Sequence of protein 1:
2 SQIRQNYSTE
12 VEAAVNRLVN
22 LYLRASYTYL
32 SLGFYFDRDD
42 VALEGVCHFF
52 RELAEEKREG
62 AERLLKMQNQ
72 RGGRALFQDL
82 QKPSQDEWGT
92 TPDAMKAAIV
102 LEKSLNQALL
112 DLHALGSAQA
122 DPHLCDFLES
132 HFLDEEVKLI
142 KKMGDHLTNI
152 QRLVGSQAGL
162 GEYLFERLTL

Sequence of protein 2:
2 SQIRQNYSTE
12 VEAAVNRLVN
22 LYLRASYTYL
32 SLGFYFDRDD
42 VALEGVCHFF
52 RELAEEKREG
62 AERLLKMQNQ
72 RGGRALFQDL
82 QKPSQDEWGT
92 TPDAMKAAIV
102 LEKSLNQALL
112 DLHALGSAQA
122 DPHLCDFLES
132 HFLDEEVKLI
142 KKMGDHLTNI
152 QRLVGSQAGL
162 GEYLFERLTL

This data describes a binding interaction between two proteins.

Residue-level contacts at the interface:
Residue D80 in protein 1 contacts residue K83 in protein 2 (closest heavy-atom distance 2.7 Å).
Residue R75 in protein 1 interacts with residue D41 in protein 2 (closest heavy-atom distance 3.1 Å).
Residue E63 in protein 1 contacts residue R52 in protein 2 (closest heavy-atom distance 3.0 Å).
Residue R59 in protein 1 contacts residue R59 in protein 2 (closest heavy-atom distance 3.5 Å).
Residue N70 in protein 1 interacts with residue F35 in protein 2 (closest heavy-atom distance 2.9 Å).
Residue N21 in protein 1 is in contact with residue Y28 in protein 2 (closest heavy-atom distance 4.3 Å).
Residue L24 in protein 1 interacts with residue Y28 in protein 2 (closest heavy-atom distance 3.8 Å).
Residue Y28 in protein 1 contacts residue F78 in protein 2 (closest heavy-atom distance 3.6 Å).
Residue P84 in protein 1 is in contact with residue F78 in protein 2 (closest heavy-atom distance 4.1 Å).
Residue D41 in protein 1 interacts with residue R75 in protein 2 (closest heavy-atom distance 3.1 Å).
Residue Q79 in protein 1 interacts with residue Y28 in protein 2 (closest heavy-atom distance 2.7 Å).
Residue D80 in protein 1 is in contact with residue L81 in protein 2 (closest heavy-atom distance 3.3 Å).
Residue Y28 in protein 1 contacts residue L24 in protein 2 (closest heavy-atom distance 3.8 Å).
Residue L66 in protein 1 interacts with residue F35 in protein 2 (closest heavy-atom distance 3.8 Å).
Residue L66 in protein 1 interacts with residue L31 in protein 2 (closest heavy-atom distance 4.1 Å).
Residue N70 in protein 1 interacts with residue R39 in protein 2 (closest heavy-atom distance 3.6 Å).
Residue K83 in protein 1 contacts residue F78 in protein 2 (closest heavy-atom distance 3.5 Å).
Residue Q79 in protein 1 interacts with residue K83 in protein 2 (closest heavy-atom distance 3.6 Å).
Residue R52 in protein 1 is in contact with residue E63 in protein 2 (closest heavy-atom distance 3.0 Å).
Residue D40 in protein 1 is in contact with residue G73 in protein 2 (closest heavy-atom distance 4.3 Å).
Residue L81 in protein 1 interacts with residue L81 in protein 2 (closest heavy-atom distance 2.8 Å).
Residue R39 in protein 1 interacts with residue R75 in protein 2 (closest heavy-atom distance 3.4 Å).
Residue F78 in protein 1 is in contact with residue L31 in protein 2 (closest heavy-atom distance 4.2 Å).
Residue D40 in protein 1 is in contact with residue I4 in protein 2 (closest heavy-atom distance 3.6 Å).
Residue Y28 in protein 1 interacts with residue N21 in protein 2 (closest heavy-atom distance 4.3 Å).
Residue R75 in protein 1 is in contact with residue R39 in protein 2 (closest heavy-atom distance 3.4 Å).
Residue K83 in protein 1 contacts residue D80 in protein 2 (closest heavy-atom distance 2.7 Å).
Residue S32 in protein 1 contacts residue F78 in protein 2 (closest heavy-atom distance 3.6 Å).
Residue N70 in protein 1 contacts residue D38 in protein 2 (closest heavy-atom distance 2.8 Å).
Residue L77 in protein 1 contacts residue D87 in protein 2 (closest heavy-atom distance 4.2 Å).
Residue R39 in protein 1 is in contact with residue N70 in protein 2 (closest heavy-atom distance 3.6 Å).
Residue L31 in protein 1 contacts residue L66 in protein 2 (closest heavy-atom distance 4.1 Å).
Residue Q3 in protein 1 interacts with residue D40 in protein 2 (closest heavy-atom distance 4.1 Å).
Residue F78 in protein 1 interacts with residue P84 in protein 2 (closest heavy-atom distance 4.1 Å).
Residue E63 in protein 1 contacts residue L31 in protein 2 (closest heavy-atom distance 4.3 Å).
Residue L31 in protein 1 interacts with residue F78 in protein 2 (closest heavy-atom distance 4.2 Å).
Residue R75 in protein 1 contacts residue D40 in protein 2 (closest heavy-atom distance 3.3 Å).
Residue E63 in protein 1 contacts residue F35 in protein 2 (closest heavy-atom distance 3.8 Å).
Residue F78 in protein 1 contacts residue K83 in protein 2 (closest heavy-atom distance 3.5 Å).
Residue D40 in protein 1 interacts with residue R75 in protein 2 (closest heavy-atom distance 3.3 Å).
Residue F35 in protein 1 interacts with residue K67 in protein 2 (closest heavy-atom distance 3.7 Å).
Residue L31 in protein 1 contacts residue E63 in protein 2 (closest heavy-atom distance 4.3 Å).
Residue Y28 in protein 1 contacts residue Q79 in protein 2 (closest heavy-atom distance 2.7 Å).
Residue K67 in protein 1 contacts residue F35 in protein 2 (closest heavy-atom distance 3.7 Å).
Residue L81 in protein 1 contacts residue D80 in protein 2 (closest heavy-atom distance 3.3 Å).
Residue F78 in protein 1 is in contact with residue S32 in protein 2 (closest heavy-atom distance 3.6 Å).
Residue K83 in protein 1 contacts residue Q79 in protein 2 (closest heavy-atom distance 3.6 Å).
Residue L81 in protein 1 interacts with residue Y28 in protein 2 (closest heavy-atom distance 4.2 Å).
Residue D87 in protein 1 contacts residue L77 in protein 2 (closest heavy-atom distance 4.2 Å).
Residue I4 in protein 1 is in contact with residue D40 in protein 2 (closest heavy-atom distance 3.6 Å).
Residue D38 in protein 1 interacts with residue N70 in protein 2 (closest heavy-atom distance 2.8 Å).
Residue F35 in protein 1 is in contact with residue L66 in protein 2 (closest heavy-atom distance 3.8 Å).
Residue F78 in protein 1 contacts residue Y28 in protein 2 (closest heavy-atom distance 3.6 Å).
Residue D40 in protein 1 interacts with residue Q3 in protein 2 (closest heavy-atom distance 4.1 Å).
Residue Y28 in protein 1 contacts residue L81 in protein 2 (closest heavy-atom distance 4.2 Å).
Residue Q82 in protein 1 interacts with residue D80 in protein 2 (closest heavy-atom distance 3.0 Å).
Residue F35 in protein 1 interacts with residue E63 in protein 2 (closest heavy-atom distance 3.8 Å).
Residue D80 in protein 1 interacts with residue Q82 in protein 2 (closest heavy-atom distance 3.0 Å).
Residue F35 in protein 1 is in contact with residue N70 in protein 2 (closest heavy-atom distance 2.9 Å).
Residue G73 in protein 1 contacts residue D40 in protein 2 (closest heavy-atom distance 4.3 Å).